Sequence of protein 2:
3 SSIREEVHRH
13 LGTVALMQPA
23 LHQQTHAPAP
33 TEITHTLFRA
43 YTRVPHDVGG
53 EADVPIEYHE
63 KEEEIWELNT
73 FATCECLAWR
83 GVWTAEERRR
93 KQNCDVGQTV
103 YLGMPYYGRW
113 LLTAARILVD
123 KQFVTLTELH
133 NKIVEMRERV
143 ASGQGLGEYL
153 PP

These two protein chains interact to form a complex.

Sequence of protein 1:
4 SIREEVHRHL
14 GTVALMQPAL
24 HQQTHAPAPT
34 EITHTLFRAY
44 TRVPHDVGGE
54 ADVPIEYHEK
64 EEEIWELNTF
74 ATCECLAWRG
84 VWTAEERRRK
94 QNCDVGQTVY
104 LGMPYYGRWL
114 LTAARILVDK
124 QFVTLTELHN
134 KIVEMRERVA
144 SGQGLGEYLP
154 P

Contacts between the two chains:
Residue H12 in protein 2 interacts with residue R45 in protein 1 (closest heavy-atom distance 3.9 Å).
Residue L104 in protein 2 interacts with residue Q20 in protein 1 (closest heavy-atom distance 3.7 Å).
Residue G51 in protein 2 is in contact with residue L13 in protein 1 (closest heavy-atom distance 3.6 Å).
Residue Q26 in protein 2 interacts with residue Q26 in protein 1 (closest heavy-atom distance 3.2 Å).
Residue P21 in protein 2 contacts residue T101 in protein 1 (closest heavy-atom distance 3.8 Å).
Residue D55 in protein 2 contacts residue P57 in protein 1 (closest heavy-atom distance 3.4 Å).
Residue T101 in protein 2 is in contact with residue P21 in protein 1 (closest heavy-atom distance 3.8 Å).
Residue A42 in protein 2 interacts with residue T15 in protein 1 (closest heavy-atom distance 3.8 Å).
Residue V56 in protein 2 contacts residue V56 in protein 1 (closest heavy-atom distance 3.8 Å).
Residue Y43 in protein 2 interacts with residue M19 in protein 1 (closest heavy-atom distance 3.5 Å).
Residue R41 in protein 2 interacts with residue H12 in protein 1 (closest heavy-atom distance 3.5 Å).
Residue D55 in protein 2 contacts residue V56 in protein 1 (closest heavy-atom distance 3.5 Å).
Residue V16 in protein 2 contacts residue R45 in protein 1 (closest heavy-atom distance 3.5 Å).
Residue E53 in protein 2 is in contact with residue V16 in protein 1 (closest heavy-atom distance 3.6 Å).
Residue L39 in protein 2 contacts residue M19 in protein 1 (closest heavy-atom distance 4.0 Å).
Residue R11 in protein 2 is in contact with residue T38 in protein 1 (closest heavy-atom distance 3.3 Å).
Residue P21 in protein 2 interacts with residue Q100 in protein 1 (closest heavy-atom distance 3.3 Å).
Residue T15 in protein 2 interacts with residue L39 in protein 1 (closest heavy-atom distance 4.4 Å).
Residue H12 in protein 2 is in contact with residue A42 in protein 1 (closest heavy-atom distance 3.7 Å).
Residue Q100 in protein 2 is in contact with residue M19 in protein 1 (closest heavy-atom distance 3.8 Å).
Residue V56 in protein 2 interacts with residue A54 in protein 1 (closest heavy-atom distance 3.9 Å).
Residue T15 in protein 2 contacts residue A42 in protein 1 (closest heavy-atom distance 3.7 Å).
Residue H37 in protein 2 contacts residue E8 in protein 1 (closest heavy-atom distance 2.9 Å).
Residue P21 in protein 2 interacts with residue L104 in protein 1 (closest heavy-atom distance 3.6 Å).
Residue M19 in protein 2 is in contact with residue Y43 in protein 1 (closest heavy-atom distance 3.5 Å).
Residue E8 in protein 2 is in contact with residue R41 in protein 1 (closest heavy-atom distance 2.7 Å).
Residue P21 in protein 2 interacts with residue G105 in protein 1 (closest heavy-atom distance 4.8 Å).
Residue A54 in protein 2 contacts residue V56 in protein 1 (closest heavy-atom distance 3.8 Å).
Residue P57 in protein 2 is in contact with residue D55 in protein 1 (closest heavy-atom distance 3.3 Å).
Residue A42 in protein 2 contacts residue H12 in protein 1 (closest heavy-atom distance 3.8 Å).
Residue L13 in protein 2 is in contact with residue G52 in protein 1 (closest heavy-atom distance 4.1 Å).
Residue D55 in protein 2 interacts with residue D55 in protein 1 (closest heavy-atom distance 4.4 Å).
Residue A42 in protein 2 is in contact with residue V16 in protein 1 (closest heavy-atom distance 4.2 Å).
Residue M19 in protein 2 interacts with residue L39 in protein 1 (closest heavy-atom distance 4.0 Å).
Residue T15 in protein 2 is in contact with residue T38 in protein 1 (closest heavy-atom distance 3.3 Å).
Residue H12 in protein 2 interacts with residue R41 in protein 1 (closest heavy-atom distance 3.5 Å).
Residue V16 in protein 2 interacts with residue E53 in protein 1 (closest heavy-atom distance 3.5 Å).
Residue G52 in protein 2 is in contact with residue L13 in protein 1 (closest heavy-atom distance 4.1 Å).
Residue G105 in protein 2 contacts residue P21 in protein 1 (closest heavy-atom distance 4.9 Å).
Residue Q100 in protein 2 interacts with residue P21 in protein 1 (closest heavy-atom distance 3.4 Å).
Residue M19 in protein 2 contacts residue Q100 in protein 1 (closest heavy-atom distance 3.7 Å).
Residue H24 in protein 2 interacts with residue H24 in protein 1 (closest heavy-atom distance 3.3 Å).
Residue L104 in protein 2 is in contact with residue P21 in protein 1 (closest heavy-atom distance 3.7 Å).
Residue P57 in protein 2 is in contact with residue A54 in protein 1 (closest heavy-atom distance 4.5 Å).
Residue E8 in protein 2 interacts with residue H37 in protein 1 (closest heavy-atom distance 2.8 Å).
Residue E53 in protein 2 is in contact with residue L13 in protein 1 (closest heavy-atom distance 4.1 Å).
Residue Q20 in protein 2 is in contact with residue L104 in protein 1 (closest heavy-atom distance 3.6 Å).
Residue A54 in protein 2 interacts with residue P57 in protein 1 (closest heavy-atom distance 4.5 Å).
Residue A42 in protein 2 interacts with residue M19 in protein 1 (closest heavy-atom distance 3.5 Å).
Residue R45 in protein 2 contacts residue H12 in protein 1 (closest heavy-atom distance 4.0 Å).
Residue L13 in protein 2 contacts residue E53 in protein 1 (closest heavy-atom distance 4.1 Å).
Residue T38 in protein 2 interacts with residue T15 in protein 1 (closest heavy-atom distance 3.3 Å).
Residue R41 in protein 2 contacts residue E8 in protein 1 (closest heavy-atom distance 2.6 Å).
Residue R45 in protein 2 is in contact with residue V16 in protein 1 (closest heavy-atom distance 3.6 Å).
Residue V16 in protein 2 is in contact with residue A42 in protein 1 (closest heavy-atom distance 4.3 Å).
Residue M19 in protein 2 is in contact with residue A42 in protein 1 (closest heavy-atom distance 3.5 Å).
Residue L39 in protein 2 interacts with residue T15 in protein 1 (closest heavy-atom distance 4.3 Å).
Residue V56 in protein 2 is in contact with residue D55 in protein 1 (closest heavy-atom distance 3.4 Å).
Residue T38 in protein 2 is in contact with residue R11 in protein 1 (closest heavy-atom distance 3.4 Å).
Residue L13 in protein 2 contacts residue G51 in protein 1 (closest heavy-atom distance 3.7 Å).